Sequence of chain A:
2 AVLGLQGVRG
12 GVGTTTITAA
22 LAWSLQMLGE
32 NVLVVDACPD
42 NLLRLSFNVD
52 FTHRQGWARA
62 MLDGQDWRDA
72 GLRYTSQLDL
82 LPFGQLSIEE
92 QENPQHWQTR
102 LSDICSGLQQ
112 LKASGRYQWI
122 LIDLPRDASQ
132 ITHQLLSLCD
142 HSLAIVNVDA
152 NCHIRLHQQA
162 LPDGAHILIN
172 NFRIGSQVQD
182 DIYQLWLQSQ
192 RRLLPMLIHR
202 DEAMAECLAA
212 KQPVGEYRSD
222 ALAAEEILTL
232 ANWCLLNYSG

Sequence of chain B:
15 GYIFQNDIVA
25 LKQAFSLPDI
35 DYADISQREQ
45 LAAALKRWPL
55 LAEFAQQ

These two protein chains interact to form a complex.

Interface contacts:
Residue L137 in chain A contacts residue Q27 in chain B (closest heavy-atom distance 2.9 Å).
Residue C106 in chain A contacts residue V23 in chain B (closest heavy-atom distance 3.6 Å).
Residue Q191 in chain A is in contact with residue I34 in chain B (closest heavy-atom distance 3.3 Å).
Residue Q159 in chain A interacts with residue L31 in chain B (closest heavy-atom distance 3.5 Å).
Residue V179 in chain A interacts with residue W52 in chain B (closest heavy-atom distance 3.8 Å).
Residue Q160 in chain A contacts residue P32 in chain B (closest heavy-atom distance 3.4 Å).
Residue L186 in chain A is in contact with residue L45 in chain B (closest heavy-atom distance 3.6 Å).
Residue Q189 in chain A is in contact with residue D35 in chain B (closest heavy-atom distance 3.7 Å).
Residue S107 in chain A is in contact with residue V23 in chain B (closest heavy-atom distance 3.8 Å).
Residue D164 in chain A interacts with residue F29 in chain B (closest heavy-atom distance 3.2 Å).
Residue Q185 in chain A is in contact with residue L45 in chain B (closest heavy-atom distance 3.6 Å).
Residue L139 in chain A is in contact with residue L25 in chain B (closest heavy-atom distance 3.5 Å).
Residue Q110 in chain A interacts with residue V23 in chain B (closest heavy-atom distance 3.2 Å).
Residue H154 in chain A interacts with residue L55 in chain B (closest heavy-atom distance 3.4 Å).
Residue H158 in chain A is in contact with residue I34 in chain B (closest heavy-atom distance 3.6 Å).
Residue A161 in chain A contacts residue S30 in chain B (closest heavy-atom distance 3.3 Å).
Residue S190 in chain A interacts with residue I34 in chain B (closest heavy-atom distance 3.4 Å).
Residue P163 in chain A is in contact with residue F29 in chain B (closest heavy-atom distance 3.7 Å).
Residue L162 in chain A is in contact with residue P32 in chain B (closest heavy-atom distance 3.8 Å).
Residue H154 in chain A is in contact with residue F58 in chain B (closest heavy-atom distance 3.8 Å).
Residue Q189 in chain A contacts residue L45 in chain B (closest heavy-atom distance 3.8 Å).
Residue Q191 in chain A interacts with residue D33 in chain B (closest heavy-atom distance 3.9 Å).
Residue Q110 in chain A is in contact with residue L25 in chain B (closest heavy-atom distance 3.6 Å).
Residue Q135 in chain A interacts with residue N20 in chain B (closest heavy-atom distance 3.5 Å).
Residue H134 in chain A contacts residue F18 in chain B (closest heavy-atom distance 3.5 Å).
Residue P163 in chain A interacts with residue A28 in chain B (closest heavy-atom distance 3.9 Å).
Residue H158 in chain A is in contact with residue F58 in chain B (closest heavy-atom distance 3.4 Å).
Residue Q135 in chain A is in contact with residue F18 in chain B (closest heavy-atom distance 3.7 Å).
Residue Q178 in chain A is in contact with residue R51 in chain B (closest heavy-atom distance 3.3 Å).
Residue I155 in chain A contacts residue F58 in chain B (closest heavy-atom distance 4.0 Å).
Residue D182 in chain A interacts with residue A48 in chain B (closest heavy-atom distance 3.5 Å).
Residue R192 in chain A interacts with residue D35 in chain B (closest heavy-atom distance 3.0 Å).
Residue D182 in chain A is in contact with residue R51 in chain B (closest heavy-atom distance 2.8 Å).
Residue D182 in chain A is in contact with residue W52 in chain B (closest heavy-atom distance 2.8 Å).
Residue H134 in chain A contacts residue F29 in chain B (closest heavy-atom distance 3.5 Å).
Residue S138 in chain A is in contact with residue Q27 in chain B (closest heavy-atom distance 3.2 Å).
Residue I155 in chain A is in contact with residue L54 in chain B (closest heavy-atom distance 3.8 Å).
Residue L162 in chain A contacts residue S30 in chain B (closest heavy-atom distance 2.8 Å).
Residue A161 in chain A is in contact with residue F29 in chain B (closest heavy-atom distance 3.6 Å).
Residue D164 in chain A interacts with residue S30 in chain B (closest heavy-atom distance 2.8 Å).
Residue Q131 in chain A is in contact with residue F18 in chain B (closest heavy-atom distance 4.0 Å).
Residue L162 in chain A interacts with residue F29 in chain B (closest heavy-atom distance 3.4 Å).
Residue H158 in chain A is in contact with residue Y36 in chain B (closest heavy-atom distance 2.6 Å).
Residue R192 in chain A is in contact with residue D33 in chain B (closest heavy-atom distance 3.0 Å).
Residue S138 in chain A is in contact with residue N20 in chain B (closest heavy-atom distance 3.0 Å).
Residue L137 in chain A interacts with residue F29 in chain B (closest heavy-atom distance 3.7 Å).
Residue L186 in chain A interacts with residue I39 in chain B (closest heavy-atom distance 3.7 Å).
Residue L157 in chain A is in contact with residue I34 in chain B (closest heavy-atom distance 3.5 Å).
Residue Q160 in chain A contacts residue L31 in chain B (closest heavy-atom distance 3.6 Å).
Residue D164 in chain A is in contact with residue A28 in chain B (closest heavy-atom distance 3.0 Å).
Residue Q189 in chain A contacts residue R42 in chain B (closest heavy-atom distance 3.7 Å).
Residue P163 in chain A interacts with residue Q27 in chain B (closest heavy-atom distance 3.9 Å).
Residue S190 in chain A interacts with residue D35 in chain B (closest heavy-atom distance 2.8 Å).
Residue A151 in chain A interacts with residue L54 in chain B (closest heavy-atom distance 3.8 Å).
Residue L186 in chain A is in contact with residue Y36 in chain B (closest heavy-atom distance 3.9 Å).
Residue H154 in chain A is in contact with residue Y36 in chain B (closest heavy-atom distance 3.7 Å).
Residue S138 in chain A is in contact with residue L25 in chain B (closest heavy-atom distance 3.8 Å).
Residue Q135 in chain A is in contact with residue I22 in chain B (closest heavy-atom distance 3.6 Å).
Residue L157 in chain A is in contact with residue P32 in chain B (closest heavy-atom distance 3.2 Å).
Residue S190 in chain A is in contact with residue D33 in chain B (closest heavy-atom distance 3.8 Å).